Contacts between the two chains:
Residue V387 in chain A interacts with residue L41 in chain B (closest heavy-atom distance 4.0 Å).
Residue L384 in chain A interacts with residue I37 in chain B (closest heavy-atom distance 4.1 Å).
Residue K373 in chain A contacts residue W26 in chain B (closest heavy-atom distance 3.6 Å).
Residue M391 in chain A contacts residue F45 in chain B (closest heavy-atom distance 4.1 Å).
Residue F383 in chain A contacts residue L41 in chain B (closest heavy-atom distance 4.0 Å).
Residue V387 in chain A contacts residue F45 in chain B (closest heavy-atom distance 3.7 Å).
Residue V380 in chain A interacts with residue I37 in chain B (closest heavy-atom distance 3.8 Å).
Residue L384 in chain A is in contact with residue L41 in chain B (closest heavy-atom distance 4.0 Å).

Sequence of chain A:
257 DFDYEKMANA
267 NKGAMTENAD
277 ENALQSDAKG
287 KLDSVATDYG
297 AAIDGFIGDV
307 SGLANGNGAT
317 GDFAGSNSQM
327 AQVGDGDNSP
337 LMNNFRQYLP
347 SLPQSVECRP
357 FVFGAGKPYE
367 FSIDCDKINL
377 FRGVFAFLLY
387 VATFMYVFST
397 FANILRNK

The following describes two proteins that form a bound complex.

Sequence of chain B:
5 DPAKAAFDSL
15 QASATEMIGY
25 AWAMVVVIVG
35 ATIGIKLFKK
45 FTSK